Sequence of the second protein:
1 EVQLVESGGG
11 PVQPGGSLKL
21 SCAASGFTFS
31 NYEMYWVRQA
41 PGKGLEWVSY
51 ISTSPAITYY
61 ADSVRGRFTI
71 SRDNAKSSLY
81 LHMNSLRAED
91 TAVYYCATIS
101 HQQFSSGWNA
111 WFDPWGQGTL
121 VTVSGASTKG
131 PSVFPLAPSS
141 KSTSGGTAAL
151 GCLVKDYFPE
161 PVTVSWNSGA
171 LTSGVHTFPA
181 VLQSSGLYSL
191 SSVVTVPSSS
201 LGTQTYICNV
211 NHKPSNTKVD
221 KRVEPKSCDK

The following describes two proteins that form a bound complex.

Sequence of the first protein:
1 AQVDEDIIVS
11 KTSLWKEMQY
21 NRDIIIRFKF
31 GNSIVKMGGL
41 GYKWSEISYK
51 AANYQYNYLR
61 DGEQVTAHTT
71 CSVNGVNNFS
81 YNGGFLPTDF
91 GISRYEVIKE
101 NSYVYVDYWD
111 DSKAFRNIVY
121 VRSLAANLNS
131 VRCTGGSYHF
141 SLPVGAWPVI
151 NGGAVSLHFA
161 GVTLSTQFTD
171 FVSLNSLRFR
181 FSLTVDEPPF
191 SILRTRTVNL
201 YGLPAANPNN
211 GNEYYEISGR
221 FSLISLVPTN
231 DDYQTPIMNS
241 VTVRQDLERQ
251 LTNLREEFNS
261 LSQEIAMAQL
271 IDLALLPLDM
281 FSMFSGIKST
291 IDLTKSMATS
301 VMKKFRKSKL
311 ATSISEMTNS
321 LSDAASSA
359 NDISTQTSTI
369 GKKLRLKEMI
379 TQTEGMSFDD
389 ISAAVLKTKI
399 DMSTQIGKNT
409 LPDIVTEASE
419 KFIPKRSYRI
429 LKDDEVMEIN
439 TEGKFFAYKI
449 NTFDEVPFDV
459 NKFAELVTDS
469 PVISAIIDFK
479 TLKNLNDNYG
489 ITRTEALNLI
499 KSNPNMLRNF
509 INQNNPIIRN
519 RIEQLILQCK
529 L

Residue-level contacts at the interface:
Residue L86 in the first protein is in contact with residue Q103 in the second protein (closest heavy-atom distance 3.3 Å).
Residue G145 in the first protein contacts residue A110 in the second protein (closest heavy-atom distance 3.6 Å).
Residue G83 in the first protein contacts residue W108 in the second protein (closest heavy-atom distance 3.9 Å).
Residue R194 in the first protein interacts with residue N109 in the second protein (closest heavy-atom distance 3.4 Å).
Residue G145 in the first protein is in contact with residue Y32 in the second protein (closest heavy-atom distance 2.7 Å).
Residue A146 in the first protein contacts residue W108 in the second protein (closest heavy-atom distance 4.2 Å).
Residue V144 in the first protein contacts residue T28 in the second protein (closest heavy-atom distance 4.1 Å).
Residue P143 in the first protein interacts with residue N31 in the second protein (closest heavy-atom distance 2.6 Å).
Residue L86 in the first protein is in contact with residue F104 in the second protein (closest heavy-atom distance 4.7 Å).
Residue R194 in the first protein contacts residue G107 in the second protein (closest heavy-atom distance 4.8 Å).
Residue A146 in the first protein is in contact with residue N109 in the second protein (closest heavy-atom distance 4.5 Å).
Residue D89 in the first protein is in contact with residue W108 in the second protein (closest heavy-atom distance 4.0 Å).
Residue A146 in the first protein contacts residue A110 in the second protein (closest heavy-atom distance 3.1 Å).
Residue G83 in the first protein interacts with residue S106 in the second protein (closest heavy-atom distance 2.8 Å).
Residue R194 in the first protein is in contact with residue W108 in the second protein (closest heavy-atom distance 3.2 Å).
Residue G145 in the first protein interacts with residue T28 in the second protein (closest heavy-atom distance 5.0 Å).
Residue G84 in the first protein contacts residue W108 in the second protein (closest heavy-atom distance 4.4 Å).
Residue L142 in the first protein is in contact with residue T28 in the second protein (closest heavy-atom distance 2.2 Å).
Residue R194 in the first protein contacts residue V2 in the second protein (closest heavy-atom distance 4.2 Å).
Residue A146 in the first protein interacts with residue G26 in the second protein (closest heavy-atom distance 4.9 Å).
Residue L86 in the first protein interacts with residue S105 in the second protein (closest heavy-atom distance 3.8 Å).
Residue V144 in the first protein is in contact with residue Q102 in the second protein (closest heavy-atom distance 3.6 Å).
Residue V144 in the first protein interacts with residue N31 in the second protein (closest heavy-atom distance 4.8 Å).
Residue D89 in the first protein contacts residue S105 in the second protein (closest heavy-atom distance 3.0 Å).
Residue R194 in the first protein is in contact with residue E1 in the second protein (closest heavy-atom distance 3.6 Å).
Residue Y81 in the first protein contacts residue G107 in the second protein (closest heavy-atom distance 2.6 Å).
Residue T195 in the first protein contacts residue G107 in the second protein (closest heavy-atom distance 4.2 Å).
Residue G83 in the first protein interacts with residue G107 in the second protein (closest heavy-atom distance 3.8 Å).
Residue F90 in the first protein contacts residue W108 in the second protein (closest heavy-atom distance 3.3 Å).
Residue L142 in the first protein contacts residue W108 in the second protein (closest heavy-atom distance 3.7 Å).
Residue T88 in the first protein contacts residue Q103 in the second protein (closest heavy-atom distance 3.8 Å).
Residue V144 in the first protein interacts with residue Y32 in the second protein (closest heavy-atom distance 3.9 Å).
Residue L193 in the first protein interacts with residue E1 in the second protein (closest heavy-atom distance 3.8 Å).
Residue V149 in the first protein contacts residue E1 in the second protein (closest heavy-atom distance 4.5 Å).
Residue G145 in the first protein interacts with residue F27 in the second protein (closest heavy-atom distance 4.2 Å).
Residue W147 in the first protein interacts with residue F27 in the second protein (closest heavy-atom distance 3.3 Å).
Residue A146 in the first protein contacts residue F112 in the second protein (closest heavy-atom distance 3.5 Å).
Residue G84 in the first protein contacts residue S105 in the second protein (closest heavy-atom distance 3.4 Å).
Residue A146 in the first protein contacts residue Y32 in the second protein (closest heavy-atom distance 4.1 Å).
Residue W147 in the first protein contacts residue S25 in the second protein (closest heavy-atom distance 3.5 Å).
Residue T88 in the first protein interacts with residue W108 in the second protein (closest heavy-atom distance 4.4 Å).
Residue T88 in the first protein interacts with residue F104 in the second protein (closest heavy-atom distance 4.8 Å).
Residue T88 in the first protein is in contact with residue Q102 in the second protein (closest heavy-atom distance 2.5 Å).
Residue F85 in the first protein is in contact with residue S105 in the second protein (closest heavy-atom distance 4.5 Å).
Residue T195 in the first protein is in contact with residue W108 in the second protein (closest heavy-atom distance 4.5 Å).
Residue R196 in the first protein is in contact with residue S106 in the second protein (closest heavy-atom distance 3.5 Å).
Residue A146 in the first protein contacts residue W111 in the second protein (closest heavy-atom distance 4.4 Å).
Residue R196 in the first protein is in contact with residue G107 in the second protein (closest heavy-atom distance 3.6 Å).
Residue Y81 in the first protein contacts residue W108 in the second protein (closest heavy-atom distance 4.4 Å).
Residue D89 in the first protein contacts residue F104 in the second protein (closest heavy-atom distance 4.2 Å).
Residue W147 in the first protein contacts residue T28 in the second protein (closest heavy-atom distance 2.9 Å).
Residue G145 in the first protein interacts with residue F112 in the second protein (closest heavy-atom distance 3.7 Å).
Residue R194 in the first protein is in contact with residue W111 in the second protein (closest heavy-atom distance 4.5 Å).
Residue D89 in the first protein contacts residue Q103 in the second protein (closest heavy-atom distance 4.6 Å).
Residue G84 in the first protein is in contact with residue S106 in the second protein (closest heavy-atom distance 4.5 Å).
Residue A146 in the first protein is in contact with residue F27 in the second protein (closest heavy-atom distance 5.0 Å).
Residue P143 in the first protein interacts with residue T28 in the second protein (closest heavy-atom distance 3.2 Å).
Residue G83 in the first protein contacts residue S105 in the second protein (closest heavy-atom distance 4.0 Å).
Residue W147 in the first protein is in contact with residue G26 in the second protein (closest heavy-atom distance 3.0 Å).